Sequence of the second protein:
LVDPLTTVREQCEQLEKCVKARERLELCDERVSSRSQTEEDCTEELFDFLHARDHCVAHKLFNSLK

Sequence of the first protein:
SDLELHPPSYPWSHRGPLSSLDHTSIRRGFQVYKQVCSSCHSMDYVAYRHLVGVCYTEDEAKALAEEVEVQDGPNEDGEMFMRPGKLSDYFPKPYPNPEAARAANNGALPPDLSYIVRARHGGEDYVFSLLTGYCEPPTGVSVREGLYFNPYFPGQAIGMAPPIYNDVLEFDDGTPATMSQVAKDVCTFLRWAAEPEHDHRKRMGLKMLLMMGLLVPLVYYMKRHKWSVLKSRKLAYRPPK

Interface contacts:
Residue T178 in the first protein interacts with residue V14 in the second protein (closest heavy-atom distance 3.9 Å).
Residue Y10 in the first protein is in contact with residue F74 in the second protein (closest heavy-atom distance 3.5 Å).
Residue N166 in the first protein interacts with residue D15 in the second protein (closest heavy-atom distance 3.8 Å).
Residue P8 in the first protein interacts with residue A70 in the second protein (closest heavy-atom distance 4.2 Å).
Residue T178 in the first protein contacts residue D15 in the second protein (closest heavy-atom distance 3.4 Å).
Residue P138 in the first protein interacts with residue L58 in the second protein (closest heavy-atom distance 3.5 Å).
Residue T178 in the first protein interacts with residue L77 in the second protein (closest heavy-atom distance 4.3 Å).
Residue D167 in the first protein is in contact with residue L13 in the second protein (closest heavy-atom distance 3.3 Å).
Residue G140 in the first protein is in contact with residue D53 in the second protein (closest heavy-atom distance 3.1 Å).
Residue P138 in the first protein interacts with residue D41 in the second protein (closest heavy-atom distance 4.4 Å).
Residue W12 in the first protein contacts residue F74 in the second protein (closest heavy-atom distance 3.8 Å).
Residue F128 in the first protein is in contact with residue F74 in the second protein (closest heavy-atom distance 3.6 Å).
Residue L3 in the first protein is in contact with residue F59 in the second protein (closest heavy-atom distance 3.2 Å).
Residue T139 in the first protein contacts residue D41 in the second protein (closest heavy-atom distance 3.0 Å).
Residue G140 in the first protein is in contact with residue E52 in the second protein (closest heavy-atom distance 3.9 Å).
Residue R28 in the first protein interacts with residue K78 in the second protein (closest heavy-atom distance 3.0 Å).
Residue K184 in the first protein interacts with residue K78 in the second protein (closest heavy-atom distance 3.8 Å).
Residue Q181 in the first protein interacts with residue L77 in the second protein (closest heavy-atom distance 3.3 Å).
Residue L3 in the first protein is in contact with residue T55 in the second protein (closest heavy-atom distance 4.1 Å).
Residue T132 in the first protein is in contact with residue R21 in the second protein (closest heavy-atom distance 3.3 Å).
Residue D185 in the first protein is in contact with residue K78 in the second protein (closest heavy-atom distance 4.1 Å).
Residue S180 in the first protein is in contact with residue L77 in the second protein (closest heavy-atom distance 4.0 Å).
Residue L5 in the first protein interacts with residue H63 in the second protein (closest heavy-atom distance 3.7 Å).
Residue K184 in the first protein contacts residue L77 in the second protein (closest heavy-atom distance 3.9 Å).
Residue T175 in the first protein interacts with residue K78 in the second protein (closest heavy-atom distance 3.8 Å).
Residue L5 in the first protein is in contact with residue L62 in the second protein (closest heavy-atom distance 3.7 Å).
Residue L3 in the first protein interacts with residue E56 in the second protein (closest heavy-atom distance 4.3 Å).
Residue V141 in the first protein contacts residue T55 in the second protein (closest heavy-atom distance 3.5 Å).
Residue P8 in the first protein interacts with residue H67 in the second protein (closest heavy-atom distance 4.4 Å).
Residue T139 in the first protein contacts residue V44 in the second protein (closest heavy-atom distance 3.8 Å).
Residue Y152 in the first protein is in contact with residue D66 in the second protein (closest heavy-atom distance 2.9 Å).
Residue Y10 in the first protein interacts with residue A70 in the second protein (closest heavy-atom distance 3.9 Å).
Residue T139 in the first protein interacts with residue C40 in the second protein (closest heavy-atom distance 4.0 Å).
Residue T132 in the first protein interacts with residue L17 in the second protein (closest heavy-atom distance 4.0 Å).
Residue L5 in the first protein interacts with residue F59 in the second protein (closest heavy-atom distance 3.3 Å).
Residue T178 in the first protein is in contact with residue P16 in the second protein (closest heavy-atom distance 3.7 Å).
Residue T139 in the first protein contacts residue S45 in the second protein (closest heavy-atom distance 4.2 Å).
Residue P8 in the first protein contacts residue D66 in the second protein (closest heavy-atom distance 4.4 Å).
Residue K184 in the first protein interacts with residue F74 in the second protein (closest heavy-atom distance 4.3 Å).
Residue P138 in the first protein is in contact with residue C54 in the second protein (closest heavy-atom distance 4.0 Å).
Residue V141 in the first protein contacts residue D53 in the second protein (closest heavy-atom distance 3.6 Å).
Residue T139 in the first protein contacts residue E52 in the second protein (closest heavy-atom distance 4.4 Å).
Residue F128 in the first protein contacts residue L73 in the second protein (closest heavy-atom distance 3.8 Å).
Residue P151 in the first protein contacts residue L62 in the second protein (closest heavy-atom distance 3.9 Å).
Residue Q181 in the first protein contacts residue K78 in the second protein (closest heavy-atom distance 3.1 Å).
Residue T139 in the first protein contacts residue C54 in the second protein (closest heavy-atom distance 3.0 Å).
Residue Q156 in the first protein is in contact with residue F59 in the second protein (closest heavy-atom distance 4.1 Å).
Residue S9 in the first protein interacts with residue A70 in the second protein (closest heavy-atom distance 3.9 Å).
Residue T139 in the first protein contacts residue D53 in the second protein (closest heavy-atom distance 3.3 Å).
Residue S180 in the first protein is in contact with residue L17 in the second protein (closest heavy-atom distance 3.5 Å).
Residue S180 in the first protein is in contact with residue L73 in the second protein (closest heavy-atom distance 3.2 Å).
Residue S180 in the first protein interacts with residue D15 in the second protein (closest heavy-atom distance 3.0 Å).
Residue P151 in the first protein interacts with residue F59 in the second protein (closest heavy-atom distance 3.6 Å).
Residue P138 in the first protein contacts residue T55 in the second protein (closest heavy-atom distance 3.9 Å).
Residue E4 in the first protein interacts with residue F59 in the second protein (closest heavy-atom distance 4.3 Å).
Residue Y10 in the first protein interacts with residue L73 in the second protein (closest heavy-atom distance 4.0 Å).
Residue M179 in the first protein is in contact with residue D15 in the second protein (closest heavy-atom distance 3.7 Å).
Residue P11 in the first protein is in contact with residue A70 in the second protein (closest heavy-atom distance 3.8 Å).
Residue G140 in the first protein is in contact with residue V44 in the second protein (closest heavy-atom distance 3.9 Å).
Residue P11 in the first protein contacts residue F74 in the second protein (closest heavy-atom distance 3.7 Å).

The following describes two proteins that form a bound complex.